Residue-level contacts at the interface:
Residue V436 in chain B is in contact with residue E597 in chain A (closest heavy-atom distance 3.0 Å).
Residue T428 in chain B interacts with residue N589 in chain A (closest heavy-atom distance 3.2 Å).
Residue C430 in chain B contacts residue T590 in chain A (closest heavy-atom distance 3.3 Å).
Residue N474 in chain B contacts residue D349 in chain A (closest heavy-atom distance 3.0 Å).
Residue T473 in chain B interacts with residue D349 in chain A (closest heavy-atom distance 3.2 Å).
Residue S252 in chain B interacts with residue N218 in chain A (closest heavy-atom distance 2.6 Å).
Residue D466 in chain B contacts residue L105 in chain A (closest heavy-atom distance 2.8 Å).
Residue F262 in chain B is in contact with residue E75 in chain A (closest heavy-atom distance 3.3 Å).
Residue F434 in chain B interacts with residue T594 in chain A (closest heavy-atom distance 3.3 Å).
Residue M583 in chain B is in contact with residue T598 in chain A (closest heavy-atom distance 3.2 Å).
Residue K467 in chain B contacts residue A104 in chain A (closest heavy-atom distance 3.2 Å).
Residue R206 in chain B is in contact with residue N218 in chain A (closest heavy-atom distance 3.0 Å).
Residue D42 in chain B interacts with residue I71 in chain A (closest heavy-atom distance 3.3 Å).
Residue R258 in chain B interacts with residue N77 in chain A (closest heavy-atom distance 3.0 Å).
Residue V285 in chain B contacts residue Q73 in chain A (closest heavy-atom distance 3.1 Å).
Residue M43 in chain B interacts with residue Y69 in chain A (closest heavy-atom distance 2.2 Å).
Residue F434 in chain B interacts with residue S596 in chain A (closest heavy-atom distance 3.1 Å).
Residue R435 in chain B contacts residue S596 in chain A (closest heavy-atom distance 3.1 Å).
Residue S261 in chain B interacts with residue E75 in chain A (closest heavy-atom distance 3.3 Å).
Residue R39 in chain B interacts with residue S192 in chain A (closest heavy-atom distance 3.3 Å).
Residue V259 in chain B contacts residue L78 in chain A (closest heavy-atom distance 2.9 Å).
Residue K419 in chain B contacts residue T624 in chain A (closest heavy-atom distance 3.2 Å).
Residue F267 in chain B is in contact with residue S76 in chain A (closest heavy-atom distance 3.1 Å).
Residue Q260 in chain B interacts with residue S76 in chain A (closest heavy-atom distance 3.1 Å).
Residue F434 in chain B contacts residue P309 in chain A (closest heavy-atom distance 3.1 Å).
Residue V433 in chain B interacts with residue T594 in chain A (closest heavy-atom distance 3.1 Å).
Residue E28 in chain B is in contact with residue K74 in chain A (closest heavy-atom distance 3.2 Å).
Residue F15 in chain B is in contact with residue T56 in chain A (closest heavy-atom distance 3.1 Å).
Residue N256 in chain B is in contact with residue N81 in chain A (closest heavy-atom distance 2.8 Å).
Residue E237 in chain B contacts residue I226 in chain A (closest heavy-atom distance 3.3 Å).
Residue V26 in chain B contacts residue E58 in chain A (closest heavy-atom distance 3.0 Å).
Residue F267 in chain B is in contact with residue Q277 in chain A (closest heavy-atom distance 2.8 Å).
Residue E28 in chain B is in contact with residue E58 in chain A (closest heavy-atom distance 3.2 Å).
Residue N184 in chain B contacts residue P147 in chain A (closest heavy-atom distance 3.3 Å).
Residue F262 in chain B interacts with residue Q73 in chain A (closest heavy-atom distance 3.0 Å).
Residue Y176 in chain B interacts with residue F296 in chain A (closest heavy-atom distance 3.0 Å).
Residue K427 in chain B contacts residue N589 in chain A (closest heavy-atom distance 3.1 Å).
Residue L414 in chain B interacts with residue N169 in chain A (closest heavy-atom distance 3.2 Å).
Residue E28 in chain B contacts residue P72 in chain A (closest heavy-atom distance 3.3 Å).
Residue Q476 in chain B contacts residue F106 in chain A (closest heavy-atom distance 3.2 Å).
Residue F262 in chain B contacts residue K74 in chain A (closest heavy-atom distance 3.3 Å).
Residue H283 in chain B interacts with residue K74 in chain A (closest heavy-atom distance 3.1 Å).
Residue R573 in chain B interacts with residue L103 in chain A (closest heavy-atom distance 3.3 Å).
Residue R258 in chain B is in contact with residue L78 in chain A (closest heavy-atom distance 3.1 Å).
Residue E431 in chain B interacts with residue I592 in chain A (closest heavy-atom distance 3.3 Å).
Residue M583 in chain B contacts residue R600 in chain A (closest heavy-atom distance 3.1 Å).
Residue E431 in chain B is in contact with residue T594 in chain A (closest heavy-atom distance 2.8 Å).
Residue S257 in chain B interacts with residue M80 in chain A (closest heavy-atom distance 2.5 Å).
Residue A587 in chain B is in contact with residue R600 in chain A (closest heavy-atom distance 3.3 Å).
Residue D432 in chain B is in contact with residue I592 in chain A (closest heavy-atom distance 3.1 Å).
Residue G44 in chain B interacts with residue Y69 in chain A (closest heavy-atom distance 3.2 Å).
Residue D432 in chain B is in contact with residue T594 in chain A (closest heavy-atom distance 2.4 Å).
Residue G410 in chain B is in contact with residue K316 in chain A (closest heavy-atom distance 2.9 Å).
Residue S412 in chain B contacts residue K313 in chain A (closest heavy-atom distance 3.3 Å).
Residue L30 in chain B is in contact with residue E58 in chain A (closest heavy-atom distance 3.3 Å).
Residue P266 in chain B interacts with residue Q277 in chain A (closest heavy-atom distance 3.3 Å).
Residue V429 in chain B contacts residue N589 in chain A (closest heavy-atom distance 3.3 Å).
Residue Q585 in chain B contacts residue T598 in chain A (closest heavy-atom distance 3.3 Å).
Residue D42 in chain B contacts residue K144 in chain A (closest heavy-atom distance 3.3 Å).
Residue S261 in chain B contacts residue S76 in chain A (closest heavy-atom distance 2.5 Å).

This data describes a binding interaction between two proteins.

Sequence of chain A:
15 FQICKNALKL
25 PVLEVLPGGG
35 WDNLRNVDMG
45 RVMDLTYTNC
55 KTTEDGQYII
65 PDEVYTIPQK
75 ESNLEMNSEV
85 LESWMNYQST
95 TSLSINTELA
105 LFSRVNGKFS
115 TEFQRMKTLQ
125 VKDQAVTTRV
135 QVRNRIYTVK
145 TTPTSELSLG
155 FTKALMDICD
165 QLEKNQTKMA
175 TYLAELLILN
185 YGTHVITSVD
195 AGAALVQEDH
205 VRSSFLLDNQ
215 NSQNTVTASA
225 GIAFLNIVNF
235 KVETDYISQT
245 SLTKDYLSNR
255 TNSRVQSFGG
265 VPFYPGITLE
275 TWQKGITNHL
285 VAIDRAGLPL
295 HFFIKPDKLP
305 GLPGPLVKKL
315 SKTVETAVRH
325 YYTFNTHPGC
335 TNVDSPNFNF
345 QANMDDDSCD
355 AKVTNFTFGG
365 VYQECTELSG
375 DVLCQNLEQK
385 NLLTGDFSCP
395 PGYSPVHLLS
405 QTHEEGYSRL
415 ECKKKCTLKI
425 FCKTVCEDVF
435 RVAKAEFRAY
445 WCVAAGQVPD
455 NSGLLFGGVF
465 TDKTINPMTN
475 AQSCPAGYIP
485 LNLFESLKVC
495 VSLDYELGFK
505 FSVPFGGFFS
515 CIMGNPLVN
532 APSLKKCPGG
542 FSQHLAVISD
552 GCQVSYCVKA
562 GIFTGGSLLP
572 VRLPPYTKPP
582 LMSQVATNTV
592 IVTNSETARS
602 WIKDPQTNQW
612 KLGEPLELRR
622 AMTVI

Sequence of chain B:
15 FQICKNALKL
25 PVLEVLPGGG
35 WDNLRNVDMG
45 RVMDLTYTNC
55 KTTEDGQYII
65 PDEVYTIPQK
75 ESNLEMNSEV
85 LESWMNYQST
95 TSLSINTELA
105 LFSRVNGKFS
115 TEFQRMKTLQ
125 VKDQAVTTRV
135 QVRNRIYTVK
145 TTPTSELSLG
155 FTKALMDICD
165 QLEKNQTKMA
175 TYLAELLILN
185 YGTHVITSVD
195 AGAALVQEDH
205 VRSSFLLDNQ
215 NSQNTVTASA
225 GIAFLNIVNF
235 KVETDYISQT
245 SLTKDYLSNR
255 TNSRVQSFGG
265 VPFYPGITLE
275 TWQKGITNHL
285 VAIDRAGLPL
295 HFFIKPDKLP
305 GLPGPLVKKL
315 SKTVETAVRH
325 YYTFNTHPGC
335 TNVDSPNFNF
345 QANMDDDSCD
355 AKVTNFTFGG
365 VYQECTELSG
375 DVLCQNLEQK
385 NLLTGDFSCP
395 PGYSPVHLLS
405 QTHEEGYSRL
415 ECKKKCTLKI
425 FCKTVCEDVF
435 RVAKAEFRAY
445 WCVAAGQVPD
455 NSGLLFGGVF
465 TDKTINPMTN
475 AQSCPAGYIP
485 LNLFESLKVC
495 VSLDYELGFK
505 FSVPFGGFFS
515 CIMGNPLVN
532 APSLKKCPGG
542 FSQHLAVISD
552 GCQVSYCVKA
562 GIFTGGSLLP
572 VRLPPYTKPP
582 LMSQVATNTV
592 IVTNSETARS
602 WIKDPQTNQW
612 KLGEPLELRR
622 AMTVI